These two protein chains interact to form a complex.

Sequence of chain B:
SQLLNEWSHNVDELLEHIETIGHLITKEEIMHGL

Contacts between the two chains:
Residue L48 in chain A is in contact with residue L14 in chain B (closest heavy-atom distance 4.0 Å).
Residue I38 in chain A contacts residue K27 in chain B (closest heavy-atom distance 5.0 Å).
Residue E85 in chain A interacts with residue W7 in chain B (closest heavy-atom distance 4.9 Å).
Residue Q75 in chain A interacts with residue W7 in chain B (closest heavy-atom distance 4.9 Å).
Residue I38 in chain A interacts with residue E28 in chain B (closest heavy-atom distance 2.8 Å).
Residue V45 in chain A contacts residue I18 in chain B (closest heavy-atom distance 4.2 Å).
Residue L39 in chain A interacts with residue L24 in chain B (closest heavy-atom distance 3.9 Å).
Residue K16 in chain A contacts residue I21 in chain B (closest heavy-atom distance 1.8 Å).
Residue F46 in chain A contacts residue H17 in chain B (closest heavy-atom distance 4.1 Å).
Residue V45 in chain A is in contact with residue H17 in chain B (closest heavy-atom distance 1.0 Å).
Residue I38 in chain A interacts with residue I25 in chain B (closest heavy-atom distance 3.8 Å).
Residue Q43 in chain A interacts with residue H17 in chain B (closest heavy-atom distance 4.8 Å).
Residue L78 in chain A is in contact with residue L3 in chain B (closest heavy-atom distance 3.1 Å).
Residue L78 in chain A contacts residue N10 in chain B (closest heavy-atom distance 4.1 Å).
Residue L78 in chain A interacts with residue W7 in chain B (closest heavy-atom distance 2.1 Å).
Residue K41 in chain A interacts with residue H23 in chain B (closest heavy-atom distance 4.2 Å).
Residue K81 in chain A is in contact with residue S1 in chain B (closest heavy-atom distance 2.6 Å).
Residue Y23 in chain A interacts with residue E28 in chain B (closest heavy-atom distance 3.3 Å).
Residue K26 in chain A contacts residue M31 in chain B (closest heavy-atom distance 5.0 Å).
Residue T82 in chain A interacts with residue L3 in chain B (closest heavy-atom distance 4.7 Å).
Residue L48 in chain A interacts with residue E13 in chain B (closest heavy-atom distance 3.1 Å).
Residue V45 in chain A is in contact with residue L14 in chain B (closest heavy-atom distance 4.0 Å).
Residue K81 in chain A interacts with residue N5 in chain B (closest heavy-atom distance 3.0 Å).
Residue G12 in chain A is in contact with residue I25 in chain B (closest heavy-atom distance 4.1 Å).
Residue K41 in chain A contacts residue I18 in chain B (closest heavy-atom distance 3.6 Å).
Residue K26 in chain A is in contact with residue H32 in chain B (closest heavy-atom distance 3.8 Å).
Residue L48 in chain A is in contact with residue H17 in chain B (closest heavy-atom distance 3.7 Å).
Residue K81 in chain A is in contact with residue E6 in chain B (closest heavy-atom distance 4.4 Å).
Residue K16 in chain A interacts with residue I25 in chain B (closest heavy-atom distance 2.6 Å).
Residue K41 in chain A is in contact with residue I21 in chain B (closest heavy-atom distance 1.0 Å).
Residue K41 in chain A is in contact with residue T20 in chain B (closest heavy-atom distance 0.6 Å).
Residue V80 in chain A is in contact with residue L3 in chain B (closest heavy-atom distance 4.5 Å).
Residue K41 in chain A interacts with residue E19 in chain B (closest heavy-atom distance 2.9 Å).
Residue Q75 in chain A interacts with residue L14 in chain B (closest heavy-atom distance 4.9 Å).
Residue K26 in chain A contacts residue L34 in chain B (closest heavy-atom distance 4.6 Å).
Residue K41 in chain A is in contact with residue E16 in chain B (closest heavy-atom distance 4.7 Å).
Residue T82 in chain A interacts with residue W7 in chain B (closest heavy-atom distance 3.3 Å).
Residue K81 in chain A contacts residue L3 in chain B (closest heavy-atom distance 1.6 Å).
Residue E22 in chain A is in contact with residue H32 in chain B (closest heavy-atom distance 3.1 Å).
Residue A77 in chain A is in contact with residue L3 in chain B (closest heavy-atom distance 4.7 Å).
Residue G40 in chain A is in contact with residue H17 in chain B (closest heavy-atom distance 5.0 Å).
Residue K41 in chain A contacts residue L24 in chain B (closest heavy-atom distance 4.1 Å).
Residue V20 in chain A interacts with residue E28 in chain B (closest heavy-atom distance 4.5 Å).
Residue L42 in chain A contacts residue I21 in chain B (closest heavy-atom distance 4.1 Å).
Residue K41 in chain A contacts residue H17 in chain B (closest heavy-atom distance 2.1 Å).
Residue D44 in chain A interacts with residue H17 in chain B (closest heavy-atom distance 3.0 Å).
Residue I38 in chain A contacts residue L24 in chain B (closest heavy-atom distance 1.4 Å).
Residue T37 in chain A contacts residue L24 in chain B (closest heavy-atom distance 2.9 Å).
Residue D19 in chain A contacts residue E28 in chain B (closest heavy-atom distance 4.1 Å).
Residue K81 in chain A interacts with residue L4 in chain B (closest heavy-atom distance 0.9 Å).
Residue K41 in chain A contacts residue G22 in chain B (closest heavy-atom distance 3.4 Å).
Residue L42 in chain A contacts residue H17 in chain B (closest heavy-atom distance 3.7 Å).
Residue L74 in chain A interacts with residue N10 in chain B (closest heavy-atom distance 4.8 Å).
Residue E85 in chain A is in contact with residue L4 in chain B (closest heavy-atom distance 3.1 Å).
Residue V45 in chain A interacts with residue I21 in chain B (closest heavy-atom distance 2.2 Å).
Residue I38 in chain A is in contact with residue I21 in chain B (closest heavy-atom distance 4.9 Å).
Residue D19 in chain A contacts residue I25 in chain B (closest heavy-atom distance 3.7 Å).
Residue K81 in chain A is in contact with residue Q2 in chain B (closest heavy-atom distance 2.4 Å).

Sequence of chain A:
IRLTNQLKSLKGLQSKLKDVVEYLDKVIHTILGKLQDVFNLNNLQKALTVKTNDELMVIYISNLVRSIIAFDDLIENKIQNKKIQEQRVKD